Contacts between the two chains:
Residue Y146 in protein 1 is in contact with residue E13 in protein 2 (closest heavy-atom distance 3.8 Å).
Residue S150 in protein 1 contacts residue W17 in protein 2 (closest heavy-atom distance 3.4 Å).
Residue N80 in protein 1 interacts with residue S3 in protein 2 (closest heavy-atom distance 4.8 Å).
Residue M76 in protein 1 interacts with residue L7 in protein 2 (closest heavy-atom distance 3.7 Å).
Residue I73 in protein 1 is in contact with residue L7 in protein 2 (closest heavy-atom distance 4.4 Å).
Residue I143 in protein 1 contacts residue K11 in protein 2 (closest heavy-atom distance 4.6 Å).
Residue E149 in protein 1 interacts with residue W17 in protein 2 (closest heavy-atom distance 3.1 Å).
Residue R122 in protein 1 interacts with residue K22 in protein 2 (closest heavy-atom distance 4.8 Å).
Residue Y146 in protein 1 interacts with residue W17 in protein 2 (closest heavy-atom distance 3.5 Å).
Residue N80 in protein 1 is in contact with residue L7 in protein 2 (closest heavy-atom distance 3.5 Å).
Residue M76 in protein 1 contacts residue L6 in protein 2 (closest heavy-atom distance 3.6 Å).
Residue R77 in protein 1 interacts with residue L7 in protein 2 (closest heavy-atom distance 3.9 Å).
Residue T145 in protein 1 contacts residue Q14 in protein 2 (closest heavy-atom distance 3.0 Å).
Residue Y146 in protein 1 interacts with residue I10 in protein 2 (closest heavy-atom distance 4.1 Å).
Residue I73 in protein 1 is in contact with residue L6 in protein 2 (closest heavy-atom distance 4.9 Å).
Residue I143 in protein 1 interacts with residue Q14 in protein 2 (closest heavy-atom distance 4.0 Å).
Residue Q84 in protein 1 contacts residue M4 in protein 2 (closest heavy-atom distance 3.5 Å).
Residue E149 in protein 1 contacts residue D18 in protein 2 (closest heavy-atom distance 4.1 Å).
Residue I143 in protein 1 interacts with residue L7 in protein 2 (closest heavy-atom distance 4.4 Å).
Residue Y146 in protein 1 contacts residue Q14 in protein 2 (closest heavy-atom distance 3.1 Å).
Residue E149 in protein 1 interacts with residue Q14 in protein 2 (closest heavy-atom distance 3.3 Å).
Residue M76 in protein 1 is in contact with residue S3 in protein 2 (closest heavy-atom distance 4.0 Å).
Residue N80 in protein 1 interacts with residue M4 in protein 2 (closest heavy-atom distance 3.7 Å).
Residue G144 in protein 1 contacts residue Q14 in protein 2 (closest heavy-atom distance 3.1 Å).
Residue I143 in protein 1 interacts with residue I10 in protein 2 (closest heavy-atom distance 4.3 Å).
Residue I73 in protein 1 contacts residue I10 in protein 2 (closest heavy-atom distance 4.0 Å).
Residue G144 in protein 1 contacts residue I10 in protein 2 (closest heavy-atom distance 4.0 Å).

Sequence of protein 2:
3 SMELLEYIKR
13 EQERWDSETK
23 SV

These two protein chains interact to form a complex.

Sequence of protein 1:
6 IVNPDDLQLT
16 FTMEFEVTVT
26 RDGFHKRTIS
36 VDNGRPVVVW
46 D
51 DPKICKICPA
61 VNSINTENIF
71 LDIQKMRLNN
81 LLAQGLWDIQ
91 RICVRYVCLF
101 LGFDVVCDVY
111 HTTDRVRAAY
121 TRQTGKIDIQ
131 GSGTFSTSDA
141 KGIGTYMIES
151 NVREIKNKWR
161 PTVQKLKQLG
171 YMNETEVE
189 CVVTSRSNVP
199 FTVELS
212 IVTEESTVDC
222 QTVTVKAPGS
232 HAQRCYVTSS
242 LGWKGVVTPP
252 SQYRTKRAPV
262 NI